Contacts between the two chains:
Residue V531 in chain A interacts with residue K322 in chain B (closest heavy-atom distance 4.3 Å).
Residue D515 in chain A interacts with residue G320 in chain B (closest heavy-atom distance 4.3 Å).
Residue Y532 in chain A is in contact with residue Y321 in chain B (closest heavy-atom distance 4.6 Å).
Residue D515 in chain A is in contact with residue K319 in chain B (closest heavy-atom distance 3.4 Å).
Residue Y532 in chain A contacts residue L335 in chain B (closest heavy-atom distance 4.8 Å).
Residue Y532 in chain A contacts residue G320 in chain B (closest heavy-atom distance 3.3 Å).
Residue L516 in chain A interacts with residue G320 in chain B (closest heavy-atom distance 4.4 Å).
Residue Y532 in chain A is in contact with residue K322 in chain B (closest heavy-atom distance 3.3 Å).
Residue L512 in chain A is in contact with residue L335 in chain B (closest heavy-atom distance 4.3 Å).
Residue L516 in chain A contacts residue K319 in chain B (closest heavy-atom distance 4.9 Å).

The following describes two proteins that form a bound complex.

Sequence of chain B:
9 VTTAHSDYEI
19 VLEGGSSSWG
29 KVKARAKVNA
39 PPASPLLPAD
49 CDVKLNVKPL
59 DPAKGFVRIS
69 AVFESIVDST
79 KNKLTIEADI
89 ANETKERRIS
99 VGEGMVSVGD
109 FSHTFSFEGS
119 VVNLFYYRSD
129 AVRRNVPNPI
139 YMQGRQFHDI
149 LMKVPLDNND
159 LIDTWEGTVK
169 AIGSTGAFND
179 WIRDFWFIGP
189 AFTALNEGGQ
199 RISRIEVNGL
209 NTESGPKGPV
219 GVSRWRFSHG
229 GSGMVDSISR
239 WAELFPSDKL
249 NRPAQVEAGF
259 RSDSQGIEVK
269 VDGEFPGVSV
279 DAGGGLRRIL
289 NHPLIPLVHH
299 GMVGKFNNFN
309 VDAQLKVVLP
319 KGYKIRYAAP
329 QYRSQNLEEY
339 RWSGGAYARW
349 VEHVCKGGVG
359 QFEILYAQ

Sequence of chain A:
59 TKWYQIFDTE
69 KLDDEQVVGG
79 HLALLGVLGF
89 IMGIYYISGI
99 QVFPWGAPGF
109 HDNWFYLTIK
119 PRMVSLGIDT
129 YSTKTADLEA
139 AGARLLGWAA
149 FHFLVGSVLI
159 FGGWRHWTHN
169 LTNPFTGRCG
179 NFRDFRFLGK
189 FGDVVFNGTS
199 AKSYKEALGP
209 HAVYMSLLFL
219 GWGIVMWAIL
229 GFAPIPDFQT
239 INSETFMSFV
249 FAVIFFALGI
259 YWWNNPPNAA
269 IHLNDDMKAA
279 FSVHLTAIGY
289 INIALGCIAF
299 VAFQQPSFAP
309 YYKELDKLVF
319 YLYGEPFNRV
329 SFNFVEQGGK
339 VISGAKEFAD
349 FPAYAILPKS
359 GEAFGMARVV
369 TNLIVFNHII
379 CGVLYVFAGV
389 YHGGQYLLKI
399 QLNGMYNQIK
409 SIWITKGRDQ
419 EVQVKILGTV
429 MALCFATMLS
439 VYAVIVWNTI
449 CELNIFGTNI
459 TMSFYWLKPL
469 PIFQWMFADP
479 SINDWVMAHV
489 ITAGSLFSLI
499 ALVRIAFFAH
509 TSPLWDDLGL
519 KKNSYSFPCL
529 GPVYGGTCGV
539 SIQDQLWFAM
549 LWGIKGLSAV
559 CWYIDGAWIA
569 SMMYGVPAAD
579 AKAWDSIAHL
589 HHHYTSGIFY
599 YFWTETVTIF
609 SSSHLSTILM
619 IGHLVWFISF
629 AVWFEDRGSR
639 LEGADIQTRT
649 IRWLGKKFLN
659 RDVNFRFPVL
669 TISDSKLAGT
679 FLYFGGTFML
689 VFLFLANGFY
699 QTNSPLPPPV